These two protein chains interact to form a complex.

Sequence of the first protein:
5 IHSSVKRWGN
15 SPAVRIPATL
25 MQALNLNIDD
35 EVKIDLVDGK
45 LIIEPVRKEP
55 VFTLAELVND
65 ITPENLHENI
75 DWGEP

Sequence of the second protein:
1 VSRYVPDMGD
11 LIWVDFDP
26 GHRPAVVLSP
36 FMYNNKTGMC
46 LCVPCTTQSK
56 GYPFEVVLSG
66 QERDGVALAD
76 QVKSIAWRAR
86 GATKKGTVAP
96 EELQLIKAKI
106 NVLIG

Residue-level contacts at the interface:
Residue G9 in the second protein is in contact with residue D33 in the first protein (closest heavy-atom distance 3.5 Å).
Residue R28 in the second protein interacts with residue I74 in the first protein (closest heavy-atom distance 3.0 Å).
Residue Q99 in the second protein contacts residue E35 in the first protein (closest heavy-atom distance 2.9 Å).
Residue P58 in the second protein is in contact with residue D64 in the first protein (closest heavy-atom distance 3.7 Å).
Residue M8 in the second protein is in contact with residue D33 in the first protein (closest heavy-atom distance 3.9 Å).
Residue P58 in the second protein is in contact with residue L61 in the first protein (closest heavy-atom distance 3.1 Å).
Residue P58 in the second protein interacts with residue N69 in the first protein (closest heavy-atom distance 4.0 Å).
Residue P49 in the second protein is in contact with residue I74 in the first protein (closest heavy-atom distance 3.5 Å).
Residue F16 in the second protein interacts with residue G77 in the first protein (closest heavy-atom distance 4.0 Å).
Residue F59 in the second protein contacts residue L61 in the first protein (closest heavy-atom distance 3.8 Å).
Residue E96 in the second protein interacts with residue E35 in the first protein (closest heavy-atom distance 2.6 Å).
Residue Q99 in the second protein contacts residue P54 in the first protein (closest heavy-atom distance 3.7 Å).
Residue K104 in the second protein contacts residue F56 in the first protein (closest heavy-atom distance 3.7 Å).
Residue R85 in the second protein is in contact with residue P79 in the first protein (closest heavy-atom distance 4.0 Å).
Residue M8 in the second protein is in contact with residue I32 in the first protein (closest heavy-atom distance 3.4 Å).
Residue L100 in the second protein interacts with residue P54 in the first protein (closest heavy-atom distance 3.6 Å).
Residue Y57 in the second protein is in contact with residue I65 in the first protein (closest heavy-atom distance 3.7 Å).
Residue Q53 in the second protein contacts residue H71 in the first protein (closest heavy-atom distance 3.0 Å).
Residue A94 in the second protein is in contact with residue D33 in the first protein (closest heavy-atom distance 4.0 Å).
Residue L73 in the second protein interacts with residue H71 in the first protein (closest heavy-atom distance 3.6 Å).
Residue K55 in the second protein interacts with residue H71 in the first protein (closest heavy-atom distance 3.8 Å).
Residue A103 in the second protein is in contact with residue F56 in the first protein (closest heavy-atom distance 4.0 Å).
Residue Q76 in the second protein is in contact with residue E72 in the first protein (closest heavy-atom distance 3.1 Å).
Residue V107 in the second protein contacts residue L58 in the first protein (closest heavy-atom distance 3.4 Å).
Residue D7 in the second protein is in contact with residue I32 in the first protein (closest heavy-atom distance 3.5 Å).
Residue D17 in the second protein interacts with residue P79 in the first protein (closest heavy-atom distance 4.0 Å).
Residue K55 in the second protein interacts with residue E68 in the first protein (closest heavy-atom distance 3.9 Å).
Residue K55 in the second protein contacts residue L70 in the first protein (closest heavy-atom distance 3.2 Å).
Residue R85 in the second protein is in contact with residue E78 in the first protein (closest heavy-atom distance 3.6 Å).
Residue Y57 in the second protein contacts residue H71 in the first protein (closest heavy-atom distance 3.5 Å).
Residue L98 in the second protein is in contact with residue D33 in the first protein (closest heavy-atom distance 3.8 Å).
Residue C47 in the second protein contacts residue W76 in the first protein (closest heavy-atom distance 3.7 Å).
Residue Y57 in the second protein contacts residue N69 in the first protein (closest heavy-atom distance 3.2 Å).
Residue D17 in the second protein interacts with residue E78 in the first protein (closest heavy-atom distance 2.9 Å).
Residue P49 in the second protein contacts residue W76 in the first protein (closest heavy-atom distance 3.5 Å).
Residue G56 in the second protein contacts residue N69 in the first protein (closest heavy-atom distance 3.9 Å).
Residue P58 in the second protein interacts with residue I65 in the first protein (closest heavy-atom distance 3.4 Å).
Residue F16 in the second protein contacts residue E78 in the first protein (closest heavy-atom distance 3.5 Å).
Residue M37 in the second protein interacts with residue Q26 in the first protein (closest heavy-atom distance 4.0 Å).
Residue R85 in the second protein contacts residue W76 in the first protein (closest heavy-atom distance 3.0 Å).
Residue P95 in the second protein is in contact with residue D33 in the first protein (closest heavy-atom distance 3.2 Å).
Residue R85 in the second protein interacts with residue G77 in the first protein (closest heavy-atom distance 3.0 Å).
Residue K78 in the second protein is in contact with residue W76 in the first protein (closest heavy-atom distance 3.6 Å).
Residue L108 in the second protein interacts with residue L58 in the first protein (closest heavy-atom distance 3.9 Å).
Residue L100 in the second protein contacts residue F56 in the first protein (closest heavy-atom distance 3.9 Å).
Residue P35 in the second protein interacts with residue N31 in the first protein (closest heavy-atom distance 3.4 Å).
Residue V107 in the second protein contacts residue T57 in the first protein (closest heavy-atom distance 4.0 Å).
Residue E60 in the second protein is in contact with residue H71 in the first protein (closest heavy-atom distance 2.6 Å).
Residue K55 in the second protein contacts residue N69 in the first protein (closest heavy-atom distance 3.5 Å).
Residue V107 in the second protein interacts with residue F56 in the first protein (closest heavy-atom distance 3.4 Å).
Residue Q76 in the second protein contacts residue N73 in the first protein (closest heavy-atom distance 3.5 Å).
Residue R28 in the second protein interacts with residue D75 in the first protein (closest heavy-atom distance 3.9 Å).
Residue Q76 in the second protein contacts residue I74 in the first protein (closest heavy-atom distance 2.9 Å).
Residue A103 in the second protein contacts residue P54 in the first protein (closest heavy-atom distance 3.3 Å).
Residue V107 in the second protein is in contact with residue L61 in the first protein (closest heavy-atom distance 4.1 Å).
Residue P95 in the second protein interacts with residue E35 in the first protein (closest heavy-atom distance 3.4 Å).
Residue K102 in the second protein is in contact with residue D34 in the first protein (closest heavy-atom distance 4.1 Å).
Residue V93 in the second protein interacts with residue D33 in the first protein (closest heavy-atom distance 2.8 Å).
Residue F16 in the second protein interacts with residue W76 in the first protein (closest heavy-atom distance 3.5 Å).
Residue Y57 in the second protein interacts with residue L70 in the first protein (closest heavy-atom distance 3.9 Å).